Sequence of the first protein:
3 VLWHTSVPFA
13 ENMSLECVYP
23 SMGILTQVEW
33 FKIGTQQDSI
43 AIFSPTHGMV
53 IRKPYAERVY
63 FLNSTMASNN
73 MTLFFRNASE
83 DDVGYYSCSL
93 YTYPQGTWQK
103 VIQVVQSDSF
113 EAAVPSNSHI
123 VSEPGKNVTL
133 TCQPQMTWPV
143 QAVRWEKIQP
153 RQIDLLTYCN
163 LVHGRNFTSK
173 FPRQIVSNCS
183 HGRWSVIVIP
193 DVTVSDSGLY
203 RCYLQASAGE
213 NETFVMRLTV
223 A

Residue-level contacts at the interface:
Residue Y95 in the first protein is in contact with residue F45 in the second protein (closest heavy-atom distance 3.8 Å).
Residue T94 in the first protein is in contact with residue Q29 in the second protein (closest heavy-atom distance 3.2 Å).
Residue I44 in the first protein is in contact with residue T94 in the second protein (closest heavy-atom distance 3.7 Å).
Residue I44 in the first protein is in contact with residue Y95 in the second protein (closest heavy-atom distance 4.0 Å).
Residue Q38 in the first protein interacts with residue N168 in the second protein (closest heavy-atom distance 3.0 Å).
Residue R54 in the first protein is in contact with residue G98 in the second protein (closest heavy-atom distance 4.5 Å).
Residue V52 in the first protein interacts with residue Y95 in the second protein (closest heavy-atom distance 3.2 Å).
Residue I44 in the first protein interacts with residue G98 in the second protein (closest heavy-atom distance 3.9 Å).
Residue P96 in the first protein is in contact with residue R54 in the second protein (closest heavy-atom distance 2.9 Å).
Residue Y93 in the first protein is in contact with residue Y93 in the second protein (closest heavy-atom distance 3.3 Å).
Residue Q97 in the first protein is in contact with residue I44 in the second protein (closest heavy-atom distance 4.5 Å).
Residue T28 in the first protein is in contact with residue T28 in the second protein (closest heavy-atom distance 4.5 Å).
Residue R167 in the first protein interacts with residue G36 in the second protein (closest heavy-atom distance 3.9 Å).
Residue E31 in the first protein interacts with residue T99 in the second protein (closest heavy-atom distance 4.3 Å).
Residue P96 in the first protein is in contact with residue I44 in the second protein (closest heavy-atom distance 3.4 Å).
Residue G98 in the first protein is in contact with residue E31 in the second protein (closest heavy-atom distance 3.6 Å).
Residue Q29 in the first protein is in contact with residue G98 in the second protein (closest heavy-atom distance 4.4 Å).
Residue Y95 in the first protein is in contact with residue Q29 in the second protein (closest heavy-atom distance 3.7 Å).
Residue Y95 in the first protein is in contact with residue G50 in the second protein (closest heavy-atom distance 2.8 Å).
Residue R167 in the first protein is in contact with residue T37 in the second protein (closest heavy-atom distance 3.0 Å).
Residue R54 in the first protein contacts residue Q97 in the second protein (closest heavy-atom distance 4.0 Å).
Residue H49 in the first protein contacts residue Y95 in the second protein (closest heavy-atom distance 3.7 Å).
Residue G50 in the first protein is in contact with residue Y95 in the second protein (closest heavy-atom distance 3.0 Å).
Residue Y93 in the first protein is in contact with residue Q29 in the second protein (closest heavy-atom distance 4.5 Å).
Residue T99 in the first protein is in contact with residue Q29 in the second protein (closest heavy-atom distance 4.6 Å).
Residue Q29 in the first protein is in contact with residue T28 in the second protein (closest heavy-atom distance 3.0 Å).
Residue F45 in the first protein contacts residue Y95 in the second protein (closest heavy-atom distance 4.0 Å).
Residue Q29 in the first protein contacts residue Y95 in the second protein (closest heavy-atom distance 3.4 Å).
Residue P96 in the first protein contacts residue V52 in the second protein (closest heavy-atom distance 4.7 Å).
Residue T99 in the first protein is in contact with residue Y93 in the second protein (closest heavy-atom distance 3.3 Å).
Residue G98 in the first protein interacts with residue R54 in the second protein (closest heavy-atom distance 4.4 Å).
Residue H49 in the first protein is in contact with residue I26 in the second protein (closest heavy-atom distance 3.5 Å).
Residue R54 in the first protein is in contact with residue P96 in the second protein (closest heavy-atom distance 2.9 Å).
Residue Y95 in the first protein interacts with residue M51 in the second protein (closest heavy-atom distance 4.2 Å).
Residue Y95 in the first protein is in contact with residue S46 in the second protein (closest heavy-atom distance 3.5 Å).
Residue R167 in the first protein interacts with residue Q38 in the second protein (closest heavy-atom distance 4.7 Å).
Residue Q97 in the first protein contacts residue E31 in the second protein (closest heavy-atom distance 4.7 Å).
Residue G98 in the first protein is in contact with residue I44 in the second protein (closest heavy-atom distance 3.7 Å).
Residue Y95 in the first protein interacts with residue H49 in the second protein (closest heavy-atom distance 3.5 Å).
Residue E31 in the first protein contacts residue G98 in the second protein (closest heavy-atom distance 3.7 Å).
Residue Q97 in the first protein is in contact with residue R54 in the second protein (closest heavy-atom distance 3.6 Å).
Residue G98 in the first protein contacts residue Q29 in the second protein (closest heavy-atom distance 4.3 Å).
Residue Y95 in the first protein is in contact with residue I44 in the second protein (closest heavy-atom distance 4.0 Å).
Residue I26 in the first protein is in contact with residue H49 in the second protein (closest heavy-atom distance 3.4 Å).
Residue Y95 in the first protein is in contact with residue V52 in the second protein (closest heavy-atom distance 3.3 Å).
Residue I44 in the first protein is in contact with residue Q97 in the second protein (closest heavy-atom distance 4.6 Å).
Residue M51 in the first protein is in contact with residue Y95 in the second protein (closest heavy-atom distance 4.4 Å).
Residue V52 in the first protein contacts residue P96 in the second protein (closest heavy-atom distance 4.6 Å).
Residue E31 in the first protein contacts residue Q97 in the second protein (closest heavy-atom distance 4.9 Å).
Residue T94 in the first protein contacts residue I44 in the second protein (closest heavy-atom distance 3.9 Å).
Residue Y93 in the first protein is in contact with residue T99 in the second protein (closest heavy-atom distance 3.6 Å).
Residue T28 in the first protein is in contact with residue Q29 in the second protein (closest heavy-atom distance 2.9 Å).
Residue S46 in the first protein is in contact with residue Y95 in the second protein (closest heavy-atom distance 3.5 Å).
Residue T99 in the first protein contacts residue E31 in the second protein (closest heavy-atom distance 3.9 Å).
Residue Q29 in the first protein interacts with residue Y93 in the second protein (closest heavy-atom distance 4.4 Å).
Residue I44 in the first protein interacts with residue P96 in the second protein (closest heavy-atom distance 3.6 Å).
Residue Q29 in the first protein interacts with residue T94 in the second protein (closest heavy-atom distance 2.9 Å).

The following describes two proteins that form a bound complex.

Sequence of the second protein:
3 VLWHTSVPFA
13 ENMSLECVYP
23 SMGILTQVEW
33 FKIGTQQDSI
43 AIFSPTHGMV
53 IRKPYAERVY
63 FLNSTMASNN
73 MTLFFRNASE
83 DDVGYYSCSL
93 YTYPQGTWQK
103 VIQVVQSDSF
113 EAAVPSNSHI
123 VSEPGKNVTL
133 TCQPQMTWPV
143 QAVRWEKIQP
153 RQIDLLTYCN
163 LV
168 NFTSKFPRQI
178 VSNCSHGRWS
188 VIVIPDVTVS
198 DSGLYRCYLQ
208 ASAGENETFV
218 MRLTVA